This data describes a binding interaction between two proteins.

Interface contacts:
Residue Q83 in the first protein is in contact with residue L61 in the second protein (closest heavy-atom distance 4.0 Å).
Residue C52 in the first protein is in contact with residue M54 in the second protein (closest heavy-atom distance 3.7 Å).
Residue Q53 in the first protein is in contact with residue T53 in the second protein (closest heavy-atom distance 3.6 Å).
Residue V153 in the first protein is in contact with residue G62 in the second protein (closest heavy-atom distance 4.4 Å).
Residue S84 in the first protein is in contact with residue L61 in the second protein (closest heavy-atom distance 4.0 Å).
Residue L85 in the first protein interacts with residue L61 in the second protein (closest heavy-atom distance 4.3 Å).
Residue L58 in the first protein interacts with residue M54 in the second protein (closest heavy-atom distance 4.1 Å).
Residue R152 in the first protein contacts residue L61 in the second protein (closest heavy-atom distance 4.8 Å).
Residue S80 in the first protein interacts with residue T60 in the second protein (closest heavy-atom distance 3.1 Å).
Residue G123 in the first protein contacts residue A65 in the second protein (closest heavy-atom distance 4.1 Å).
Residue V118 in the first protein interacts with residue F58 in the second protein (closest heavy-atom distance 3.8 Å).
Residue Q53 in the first protein contacts residue A55 in the second protein (closest heavy-atom distance 5.0 Å).
Residue F125 in the first protein is in contact with residue R64 in the second protein (closest heavy-atom distance 3.9 Å).
Residue L85 in the first protein contacts residue V57 in the second protein (closest heavy-atom distance 4.7 Å).
Residue A124 in the first protein is in contact with residue F58 in the second protein (closest heavy-atom distance 3.3 Å).
Residue G123 in the first protein is in contact with residue F58 in the second protein (closest heavy-atom distance 3.2 Å).
Residue Y128 in the first protein interacts with residue F58 in the second protein (closest heavy-atom distance 3.7 Å).
Residue Q121 in the first protein contacts residue F58 in the second protein (closest heavy-atom distance 3.9 Å).
Residue V55 in the first protein contacts residue S51 in the second protein (closest heavy-atom distance 3.4 Å).
Residue G123 in the first protein contacts residue L69 in the second protein (closest heavy-atom distance 4.0 Å).
Residue Y128 in the first protein interacts with residue A65 in the second protein (closest heavy-atom distance 4.6 Å).
Residue Q53 in the first protein is in contact with residue M54 in the second protein (closest heavy-atom distance 2.9 Å).
Residue Q83 in the first protein is in contact with residue T60 in the second protein (closest heavy-atom distance 3.6 Å).
Residue T54 in the first protein is in contact with residue S51 in the second protein (closest heavy-atom distance 4.2 Å).
Residue V118 in the first protein interacts with residue M54 in the second protein (closest heavy-atom distance 4.9 Å).
Residue L78 in the first protein interacts with residue T60 in the second protein (closest heavy-atom distance 4.1 Å).
Residue M151 in the first protein interacts with residue L61 in the second protein (closest heavy-atom distance 4.1 Å).
Residue D56 in the first protein interacts with residue S51 in the second protein (closest heavy-atom distance 3.3 Å).
Residue L78 in the first protein is in contact with residue E56 in the second protein (closest heavy-atom distance 4.1 Å).
Residue T54 in the first protein interacts with residue D49 in the second protein (closest heavy-atom distance 3.4 Å).
Residue L78 in the first protein is in contact with residue P52 in the second protein (closest heavy-atom distance 3.8 Å).
Residue Q53 in the first protein is in contact with residue P52 in the second protein (closest heavy-atom distance 4.6 Å).
Residue Y128 in the first protein interacts with residue L61 in the second protein (closest heavy-atom distance 3.8 Å).
Residue T54 in the first protein is in contact with residue P52 in the second protein (closest heavy-atom distance 3.3 Å).
Residue V55 in the first protein contacts residue V57 in the second protein (closest heavy-atom distance 3.8 Å).
Residue V55 in the first protein is in contact with residue M54 in the second protein (closest heavy-atom distance 4.0 Å).
Residue F125 in the first protein is in contact with residue L68 in the second protein (closest heavy-atom distance 4.6 Å).
Residue V153 in the first protein is in contact with residue G63 in the second protein (closest heavy-atom distance 4.5 Å).
Residue T54 in the first protein interacts with residue M54 in the second protein (closest heavy-atom distance 3.7 Å).
Residue V153 in the first protein is in contact with residue L61 in the second protein (closest heavy-atom distance 3.6 Å).
Residue V55 in the first protein is in contact with residue P52 in the second protein (closest heavy-atom distance 3.0 Å).
Residue T54 in the first protein is in contact with residue T53 in the second protein (closest heavy-atom distance 4.2 Å).
Residue L78 in the first protein contacts residue L61 in the second protein (closest heavy-atom distance 3.9 Å).
Residue F125 in the first protein is in contact with residue A65 in the second protein (closest heavy-atom distance 4.2 Å).
Residue L78 in the first protein contacts residue V57 in the second protein (closest heavy-atom distance 3.5 Å).
Residue D56 in the first protein contacts residue D49 in the second protein (closest heavy-atom distance 3.8 Å).
Residue A122 in the first protein is in contact with residue F58 in the second protein (closest heavy-atom distance 4.9 Å).
Residue L79 in the first protein is in contact with residue T60 in the second protein (closest heavy-atom distance 4.4 Å).
Residue Q121 in the first protein interacts with residue M54 in the second protein (closest heavy-atom distance 4.4 Å).

Sequence of the first protein:
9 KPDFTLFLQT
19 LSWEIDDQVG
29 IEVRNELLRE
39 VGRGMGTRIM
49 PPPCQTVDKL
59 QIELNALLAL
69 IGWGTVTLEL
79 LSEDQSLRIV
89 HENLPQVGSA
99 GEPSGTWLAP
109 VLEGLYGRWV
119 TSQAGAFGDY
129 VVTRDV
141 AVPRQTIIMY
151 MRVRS

Sequence of the second protein:
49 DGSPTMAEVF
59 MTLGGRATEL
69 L